Residue-level contacts at the interface:
Residue M662 in the second protein contacts residue F31 in the first protein (closest heavy-atom distance 3.5 Å).
Residue Q76 in the second protein is in contact with residue K328 in the first protein (closest heavy-atom distance 3.3 Å).
Residue E72 in the second protein contacts residue R330 in the first protein (closest heavy-atom distance 3.7 Å).
Residue A1035 in the second protein interacts with residue F21 in the first protein (closest heavy-atom distance 3.7 Å).
Residue E368 in the second protein interacts with residue L342 in the first protein (closest heavy-atom distance 3.5 Å).
Residue Q76 in the second protein interacts with residue R330 in the first protein (closest heavy-atom distance 3.2 Å).
Residue Y666 in the second protein interacts with residue R28 in the first protein (closest heavy-atom distance 3.2 Å).
Residue N1040 in the second protein interacts with residue F21 in the first protein (closest heavy-atom distance 3.0 Å).
Residue F370 in the second protein is in contact with residue A367 in the first protein (closest heavy-atom distance 3.5 Å).
Residue S1038 in the second protein interacts with residue F21 in the first protein (closest heavy-atom distance 3.3 Å).
Residue E328 in the second protein interacts with residue T144 in the first protein (closest heavy-atom distance 3.6 Å).
Residue Q73 in the second protein contacts residue R330 in the first protein (closest heavy-atom distance 3.1 Å).
Residue E1041 in the second protein is in contact with residue I22 in the first protein (closest heavy-atom distance 2.9 Å).
Residue E567 in the second protein is in contact with residue G368 in the first protein (closest heavy-atom distance 3.7 Å).
Residue P565 in the second protein interacts with residue N369 in the first protein (closest heavy-atom distance 3.5 Å).
Residue E810 in the second protein interacts with residue R24 in the first protein (closest heavy-atom distance 3.2 Å).
Residue L74 in the second protein is in contact with residue R330 in the first protein (closest heavy-atom distance 3.6 Å).
Residue V323 in the second protein interacts with residue A409 in the first protein (closest heavy-atom distance 3.6 Å).
Residue E1041 in the second protein contacts residue K23 in the first protein (closest heavy-atom distance 2.9 Å).
Residue I292 in the second protein interacts with residue Y401 in the first protein (closest heavy-atom distance 3.6 Å).
Residue G1042 in the second protein interacts with residue F21 in the first protein (closest heavy-atom distance 3.6 Å).
Residue T329 in the second protein is in contact with residue I406 in the first protein (closest heavy-atom distance 3.4 Å).
Residue S372 in the second protein is in contact with residue E366 in the first protein (closest heavy-atom distance 3.4 Å).
Residue E371 in the second protein is in contact with residue E366 in the first protein (closest heavy-atom distance 3.5 Å).
Residue I1050 in the second protein interacts with residue S19 in the first protein (closest heavy-atom distance 3.3 Å).
Residue D1043 in the second protein is in contact with residue P20 in the first protein (closest heavy-atom distance 3.4 Å).
Residue D668 in the second protein is in contact with residue R28 in the first protein (closest heavy-atom distance 2.4 Å).
Residue F370 in the second protein is in contact with residue E366 in the first protein (closest heavy-atom distance 3.6 Å).
Residue F429 in the second protein interacts with residue Q331 in the first protein (closest heavy-atom distance 3.5 Å).
Residue D326 in the second protein interacts with residue R398 in the first protein (closest heavy-atom distance 3.2 Å).
Residue R815 in the second protein contacts residue R24 in the first protein (closest heavy-atom distance 2.9 Å).
Residue L71 in the second protein contacts residue R330 in the first protein (closest heavy-atom distance 3.2 Å).
Residue Q325 in the second protein is in contact with residue Y401 in the first protein (closest heavy-atom distance 2.3 Å).
Residue Q667 in the second protein is in contact with residue R35 in the first protein (closest heavy-atom distance 2.8 Å).
Residue N1040 in the second protein interacts with residue K23 in the first protein (closest heavy-atom distance 3.4 Å).
Residue G1054 in the second protein interacts with residue T16 in the first protein (closest heavy-atom distance 3.5 Å).
Residue G369 in the second protein interacts with residue A367 in the first protein (closest heavy-atom distance 3.6 Å).
Residue I70 in the second protein contacts residue Q331 in the first protein (closest heavy-atom distance 2.7 Å).
Residue G369 in the second protein is in contact with residue E366 in the first protein (closest heavy-atom distance 2.9 Å).
Residue Q350 in the second protein interacts with residue F347 in the first protein (closest heavy-atom distance 3.1 Å).
Residue I292 in the second protein interacts with residue R398 in the first protein (closest heavy-atom distance 3.5 Å).
Residue R327 in the second protein contacts residue R398 in the first protein (closest heavy-atom distance 3.3 Å).
Residue F370 in the second protein is in contact with residue G368 in the first protein (closest heavy-atom distance 3.6 Å).
Residue H77 in the second protein is in contact with residue K328 in the first protein (closest heavy-atom distance 3.0 Å).
Residue I1050 in the second protein contacts residue A18 in the first protein (closest heavy-atom distance 3.5 Å).
Residue F333 in the second protein is in contact with residue M413 in the first protein (closest heavy-atom distance 3.4 Å).
Residue G1042 in the second protein contacts residue P20 in the first protein (closest heavy-atom distance 3.6 Å).
Residue R807 in the second protein interacts with residue I22 in the first protein (closest heavy-atom distance 3.8 Å).
Residue L1058 in the second protein contacts residue N17 in the first protein (closest heavy-atom distance 3.4 Å).
Residue E1041 in the second protein interacts with residue F21 in the first protein (closest heavy-atom distance 3.1 Å).
Residue D332 in the second protein is in contact with residue I406 in the first protein (closest heavy-atom distance 3.4 Å).
Residue E665 in the second protein contacts residue R28 in the first protein (closest heavy-atom distance 3.6 Å).
Residue E371 in the second protein interacts with residue S364 in the first protein (closest heavy-atom distance 3.6 Å).
Residue D354 in the second protein interacts with residue R343 in the first protein (closest heavy-atom distance 3.0 Å).
Residue Y666 in the second protein is in contact with residue F31 in the first protein (closest heavy-atom distance 3.3 Å).
Residue T68 in the second protein interacts with residue V334 in the first protein (closest heavy-atom distance 3.5 Å).
Residue Q325 in the second protein interacts with residue T403 in the first protein (closest heavy-atom distance 3.3 Å).
Residue Q350 in the second protein is in contact with residue R343 in the first protein (closest heavy-atom distance 3.5 Å).
Residue E368 in the second protein interacts with residue Y365 in the first protein (closest heavy-atom distance 3.0 Å).
Residue E346 in the second protein contacts residue E410 in the first protein (closest heavy-atom distance 2.9 Å).

The following describes two proteins that form a bound complex.

Sequence of the first protein:
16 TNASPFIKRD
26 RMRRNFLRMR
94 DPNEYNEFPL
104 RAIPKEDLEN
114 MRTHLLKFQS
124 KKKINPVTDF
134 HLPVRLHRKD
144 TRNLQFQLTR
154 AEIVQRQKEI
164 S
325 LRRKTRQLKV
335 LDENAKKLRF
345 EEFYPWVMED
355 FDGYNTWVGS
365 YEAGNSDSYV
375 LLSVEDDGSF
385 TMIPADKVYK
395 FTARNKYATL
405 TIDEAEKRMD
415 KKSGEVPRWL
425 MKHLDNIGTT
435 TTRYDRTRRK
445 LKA

Sequence of the second protein:
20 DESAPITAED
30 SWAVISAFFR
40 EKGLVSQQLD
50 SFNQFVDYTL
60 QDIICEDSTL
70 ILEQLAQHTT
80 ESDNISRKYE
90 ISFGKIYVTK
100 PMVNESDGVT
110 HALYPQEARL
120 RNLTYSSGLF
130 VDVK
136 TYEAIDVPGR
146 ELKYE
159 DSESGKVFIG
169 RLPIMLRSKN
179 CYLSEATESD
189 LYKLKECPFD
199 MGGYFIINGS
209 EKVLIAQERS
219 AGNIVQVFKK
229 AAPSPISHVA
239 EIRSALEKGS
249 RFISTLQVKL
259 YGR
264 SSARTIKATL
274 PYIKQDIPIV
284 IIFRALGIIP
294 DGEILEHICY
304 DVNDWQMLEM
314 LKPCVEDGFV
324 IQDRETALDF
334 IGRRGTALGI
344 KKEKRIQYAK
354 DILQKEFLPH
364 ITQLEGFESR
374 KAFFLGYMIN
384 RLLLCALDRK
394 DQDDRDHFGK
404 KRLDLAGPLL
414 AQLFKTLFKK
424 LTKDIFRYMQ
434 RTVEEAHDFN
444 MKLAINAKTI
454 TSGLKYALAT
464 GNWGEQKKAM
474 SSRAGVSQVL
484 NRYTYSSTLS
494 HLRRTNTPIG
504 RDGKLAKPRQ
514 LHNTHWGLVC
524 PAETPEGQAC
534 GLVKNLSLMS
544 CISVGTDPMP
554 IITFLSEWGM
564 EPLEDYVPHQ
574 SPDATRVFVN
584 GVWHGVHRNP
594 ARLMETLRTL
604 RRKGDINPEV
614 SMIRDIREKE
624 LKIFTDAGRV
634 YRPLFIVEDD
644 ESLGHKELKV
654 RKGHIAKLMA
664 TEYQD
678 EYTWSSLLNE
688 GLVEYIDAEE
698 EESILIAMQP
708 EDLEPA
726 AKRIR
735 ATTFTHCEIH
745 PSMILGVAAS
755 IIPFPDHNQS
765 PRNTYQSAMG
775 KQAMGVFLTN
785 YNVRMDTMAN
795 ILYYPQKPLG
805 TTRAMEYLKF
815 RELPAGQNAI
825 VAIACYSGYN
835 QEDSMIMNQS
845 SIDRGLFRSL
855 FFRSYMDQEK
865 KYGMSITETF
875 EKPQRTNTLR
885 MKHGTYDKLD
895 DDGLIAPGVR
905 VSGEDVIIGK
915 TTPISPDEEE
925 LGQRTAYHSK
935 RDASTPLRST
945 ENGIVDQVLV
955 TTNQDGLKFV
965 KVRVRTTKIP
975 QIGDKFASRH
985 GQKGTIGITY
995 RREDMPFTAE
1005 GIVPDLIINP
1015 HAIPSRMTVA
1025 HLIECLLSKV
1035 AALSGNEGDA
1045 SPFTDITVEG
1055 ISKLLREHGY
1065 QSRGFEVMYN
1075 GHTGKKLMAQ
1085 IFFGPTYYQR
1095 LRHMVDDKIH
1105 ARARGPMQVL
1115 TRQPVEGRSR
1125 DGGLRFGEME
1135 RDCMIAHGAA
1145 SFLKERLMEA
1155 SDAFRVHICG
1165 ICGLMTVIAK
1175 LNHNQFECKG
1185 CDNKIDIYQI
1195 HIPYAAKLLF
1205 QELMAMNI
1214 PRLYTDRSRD